Sequence of the first protein:
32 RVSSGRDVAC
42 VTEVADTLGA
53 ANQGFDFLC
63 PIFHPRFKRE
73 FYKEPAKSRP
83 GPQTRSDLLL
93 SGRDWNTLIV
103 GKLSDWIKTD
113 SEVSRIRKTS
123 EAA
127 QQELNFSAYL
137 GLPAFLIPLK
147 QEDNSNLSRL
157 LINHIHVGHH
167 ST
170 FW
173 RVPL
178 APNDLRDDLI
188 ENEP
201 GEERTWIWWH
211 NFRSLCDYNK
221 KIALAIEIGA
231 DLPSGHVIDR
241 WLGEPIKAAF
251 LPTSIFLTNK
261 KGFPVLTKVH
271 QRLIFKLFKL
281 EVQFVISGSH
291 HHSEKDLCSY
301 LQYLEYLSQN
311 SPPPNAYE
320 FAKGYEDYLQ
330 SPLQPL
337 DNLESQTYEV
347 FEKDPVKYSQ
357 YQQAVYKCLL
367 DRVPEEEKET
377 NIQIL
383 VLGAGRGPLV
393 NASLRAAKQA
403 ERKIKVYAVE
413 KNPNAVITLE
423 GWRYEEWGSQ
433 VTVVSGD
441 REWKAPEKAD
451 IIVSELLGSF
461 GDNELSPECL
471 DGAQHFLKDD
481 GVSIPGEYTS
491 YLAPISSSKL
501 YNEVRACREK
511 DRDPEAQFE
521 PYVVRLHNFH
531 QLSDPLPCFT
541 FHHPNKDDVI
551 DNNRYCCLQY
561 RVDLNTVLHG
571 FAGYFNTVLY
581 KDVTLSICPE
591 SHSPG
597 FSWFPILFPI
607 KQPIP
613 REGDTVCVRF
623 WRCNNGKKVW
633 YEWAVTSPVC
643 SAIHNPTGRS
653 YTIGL

Sequence of the second protein:
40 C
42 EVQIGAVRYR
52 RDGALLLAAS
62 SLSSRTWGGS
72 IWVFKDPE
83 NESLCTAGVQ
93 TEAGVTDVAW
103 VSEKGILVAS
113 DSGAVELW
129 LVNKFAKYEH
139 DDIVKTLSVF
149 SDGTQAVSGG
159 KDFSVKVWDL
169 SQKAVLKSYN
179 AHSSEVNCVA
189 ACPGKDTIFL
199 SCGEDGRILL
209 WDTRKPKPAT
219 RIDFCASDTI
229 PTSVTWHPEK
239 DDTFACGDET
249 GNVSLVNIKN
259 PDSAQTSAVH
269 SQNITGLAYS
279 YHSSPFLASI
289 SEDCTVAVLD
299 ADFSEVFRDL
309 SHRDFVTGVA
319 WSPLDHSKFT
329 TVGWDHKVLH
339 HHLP

These two protein chains interact to form a complex.

Contacts between the two chains:
Residue T253 in the first protein is in contact with residue D139 in the second protein (closest heavy-atom distance 3.5 Å).
Residue I187 in the first protein interacts with residue A217 in the second protein (closest heavy-atom distance 3.4 Å).
Residue A40 in the first protein interacts with residue D140 in the second protein (closest heavy-atom distance 3.3 Å).
Residue R68 in the first protein interacts with residue T98 in the second protein (closest heavy-atom distance 3.4 Å).
Residue H291 in the first protein is in contact with residue Y136 in the second protein (closest heavy-atom distance 3.4 Å).
Residue P84 in the first protein contacts residue S64 in the second protein (closest heavy-atom distance 2.4 Å).
Residue F69 in the first protein interacts with residue L63 in the second protein (closest heavy-atom distance 3.4 Å).
Residue R87 in the first protein interacts with residue W68 in the second protein (closest heavy-atom distance 3.3 Å).
Residue D184 in the first protein interacts with residue N178 in the second protein (closest heavy-atom distance 3.0 Å).
Residue R68 in the first protein contacts residue S61 in the second protein (closest heavy-atom distance 3.5 Å).
Residue K70 in the first protein contacts residue W332 in the second protein (closest heavy-atom distance 3.4 Å).
Residue V42 in the first protein is in contact with residue W68 in the second protein (closest heavy-atom distance 3.3 Å).
Residue R117 in the first protein contacts residue Q270 in the second protein (closest heavy-atom distance 3.1 Å).
Residue E44 in the first protein contacts residue T67 in the second protein (closest heavy-atom distance 2.3 Å).
Residue D107 in the first protein is in contact with residue E183 in the second protein (closest heavy-atom distance 3.5 Å).
Residue D107 in the first protein contacts residue K159 in the second protein (closest heavy-atom distance 2.7 Å).
Residue H292 in the first protein contacts residue D139 in the second protein (closest heavy-atom distance 3.0 Å).
Residue E190 in the first protein is in contact with residue R219 in the second protein (closest heavy-atom distance 3.1 Å).
Residue E190 in the first protein contacts residue R205 in the second protein (closest heavy-atom distance 2.5 Å).
Residue R117 in the first protein interacts with residue N271 in the second protein (closest heavy-atom distance 2.7 Å).
Residue E188 in the first protein is in contact with residue K215 in the second protein (closest heavy-atom distance 3.5 Å).
Residue T86 in the first protein is in contact with residue S64 in the second protein (closest heavy-atom distance 3.3 Å).
Residue K70 in the first protein interacts with residue F313 in the second protein (closest heavy-atom distance 3.2 Å).
Residue H66 in the first protein contacts residue W68 in the second protein (closest heavy-atom distance 3.3 Å).
Residue T43 in the first protein contacts residue E94 in the second protein (closest heavy-atom distance 3.2 Å).
Residue T43 in the first protein is in contact with residue T67 in the second protein (closest heavy-atom distance 3.3 Å).
Residue K75 in the first protein contacts residue S269 in the second protein (closest heavy-atom distance 3.5 Å).
Residue E188 in the first protein contacts residue A217 in the second protein (closest heavy-atom distance 3.4 Å).
Residue L186 in the first protein is in contact with residue K215 in the second protein (closest heavy-atom distance 3.5 Å).
Residue T43 in the first protein contacts residue W68 in the second protein (closest heavy-atom distance 3.1 Å).
Residue P179 in the first protein is in contact with residue S181 in the second protein (closest heavy-atom distance 3.4 Å).
Residue S289 in the first protein contacts residue D139 in the second protein (closest heavy-atom distance 3.4 Å).
Residue Q85 in the first protein interacts with residue S64 in the second protein (closest heavy-atom distance 3.3 Å).
Residue R81 in the first protein interacts with residue D312 in the second protein (closest heavy-atom distance 2.5 Å).
Residue I118 in the first protein interacts with residue E247 in the second protein (closest heavy-atom distance 3.5 Å).
Residue R87 in the first protein interacts with residue S65 in the second protein (closest heavy-atom distance 3.4 Å).
Residue E72 in the first protein contacts residue Q270 in the second protein (closest heavy-atom distance 3.4 Å).
Residue H66 in the first protein contacts residue D113 in the second protein (closest heavy-atom distance 3.4 Å).
Residue R68 in the first protein is in contact with residue W332 in the second protein (closest heavy-atom distance 3.4 Å).
Residue K110 in the first protein contacts residue E202 in the second protein (closest heavy-atom distance 3.3 Å).
Residue F69 in the first protein interacts with residue S64 in the second protein (closest heavy-atom distance 3.5 Å).
Residue K110 in the first protein is in contact with residue E247 in the second protein (closest heavy-atom distance 3.4 Å).
Residue R68 in the first protein is in contact with residue D113 in the second protein (closest heavy-atom distance 2.4 Å).
Residue S289 in the first protein contacts residue Y136 in the second protein (closest heavy-atom distance 3.1 Å).
Residue N189 in the first protein interacts with residue T218 in the second protein (closest heavy-atom distance 3.4 Å).
Residue N189 in the first protein contacts residue R219 in the second protein (closest heavy-atom distance 2.8 Å).
Residue K70 in the first protein interacts with residue N271 in the second protein (closest heavy-atom distance 3.0 Å).
Residue F65 in the first protein is in contact with residue W68 in the second protein (closest heavy-atom distance 3.5 Å).
Residue R183 in the first protein interacts with residue A179 in the second protein (closest heavy-atom distance 3.3 Å).
Residue L186 in the first protein contacts residue A217 in the second protein (closest heavy-atom distance 3.0 Å).
Residue K70 in the first protein interacts with residue E290 in the second protein (closest heavy-atom distance 3.3 Å).
Residue N180 in the first protein interacts with residue R205 in the second protein (closest heavy-atom distance 2.7 Å).
Residue R117 in the first protein is in contact with residue E247 in the second protein (closest heavy-atom distance 3.3 Å).
Residue H66 in the first protein contacts residue L63 in the second protein (closest heavy-atom distance 3.3 Å).
Residue R183 in the first protein interacts with residue N178 in the second protein (closest heavy-atom distance 3.3 Å).
Residue R81 in the first protein is in contact with residue W332 in the second protein (closest heavy-atom distance 3.2 Å).
Residue K75 in the first protein is in contact with residue Q270 in the second protein (closest heavy-atom distance 3.2 Å).
Residue P77 in the first protein contacts residue R311 in the second protein (closest heavy-atom distance 3.5 Å).
Residue D185 in the first protein interacts with residue K215 in the second protein (closest heavy-atom distance 2.7 Å).
Residue R68 in the first protein interacts with residue V97 in the second protein (closest heavy-atom distance 3.1 Å).